Interface contacts:
Residue R321 in chain A contacts residue T35 in chain B (closest heavy-atom distance 3.5 Å).
Residue R321 in chain A interacts with residue H36 in chain B (closest heavy-atom distance 3.9 Å).
Residue Y324 in chain A interacts with residue R52 in chain B (closest heavy-atom distance 4.7 Å).

Sequence of chain A:
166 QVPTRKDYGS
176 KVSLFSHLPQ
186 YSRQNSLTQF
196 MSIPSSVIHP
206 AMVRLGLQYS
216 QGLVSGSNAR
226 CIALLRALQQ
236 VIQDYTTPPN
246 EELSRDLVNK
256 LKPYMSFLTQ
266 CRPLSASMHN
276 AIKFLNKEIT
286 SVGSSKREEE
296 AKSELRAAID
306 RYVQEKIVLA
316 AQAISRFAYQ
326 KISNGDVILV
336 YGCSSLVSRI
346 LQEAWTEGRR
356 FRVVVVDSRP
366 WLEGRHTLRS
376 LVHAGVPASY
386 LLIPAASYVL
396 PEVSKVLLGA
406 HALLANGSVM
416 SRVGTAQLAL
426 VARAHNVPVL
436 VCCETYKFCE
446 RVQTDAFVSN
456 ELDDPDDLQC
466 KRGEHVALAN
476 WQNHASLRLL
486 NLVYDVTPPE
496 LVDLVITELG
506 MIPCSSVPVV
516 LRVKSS

Sequence of chain B:
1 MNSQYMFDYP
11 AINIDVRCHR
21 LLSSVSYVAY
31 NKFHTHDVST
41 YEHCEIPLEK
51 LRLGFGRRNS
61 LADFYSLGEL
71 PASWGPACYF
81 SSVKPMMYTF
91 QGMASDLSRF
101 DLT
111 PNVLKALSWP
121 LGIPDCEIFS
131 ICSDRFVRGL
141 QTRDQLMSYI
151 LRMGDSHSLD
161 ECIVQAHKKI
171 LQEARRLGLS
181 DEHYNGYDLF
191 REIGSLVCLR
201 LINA

The following describes two proteins that form a bound complex.